Sequence of chain A:
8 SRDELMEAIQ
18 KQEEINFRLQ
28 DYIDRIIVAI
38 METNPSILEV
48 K

These two protein chains interact to form a complex.

Sequence of chain B:
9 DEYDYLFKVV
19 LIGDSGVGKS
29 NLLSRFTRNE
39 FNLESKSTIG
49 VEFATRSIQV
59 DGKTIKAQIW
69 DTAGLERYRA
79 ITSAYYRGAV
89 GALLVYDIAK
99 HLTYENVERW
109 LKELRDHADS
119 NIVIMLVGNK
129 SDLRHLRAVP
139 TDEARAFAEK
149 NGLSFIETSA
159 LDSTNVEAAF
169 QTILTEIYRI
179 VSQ

Interface contacts:
Residue S45 in chain B contacts residue R25 in chain A (closest heavy-atom distance 4.5 Å).
Residue I47 in chain B is in contact with residue L26 in chain A (closest heavy-atom distance 2.3 Å).
Residue Y76 in chain B interacts with residue L26 in chain A (closest heavy-atom distance 4.5 Å).
Residue K44 in chain B contacts residue R25 in chain A (closest heavy-atom distance 3.6 Å).
Residue I47 in chain B is in contact with residue Y29 in chain A (closest heavy-atom distance 4.7 Å).
Residue E50 in chain B contacts residue Y29 in chain A (closest heavy-atom distance 3.1 Å).
Residue S45 in chain B is in contact with residue L26 in chain A (closest heavy-atom distance 4.9 Å).
Residue V49 in chain B contacts residue Y29 in chain A (closest heavy-atom distance 3.7 Å).
Residue K44 in chain B contacts residue E21 in chain A (closest heavy-atom distance 4.6 Å).